Contacts between the two chains:
Residue I37 in the first protein is in contact with residue S53 in the second protein (closest heavy-atom distance 3.9 Å).
Residue Q23 in the first protein interacts with residue W210 in the second protein (closest heavy-atom distance 3.6 Å).
Residue H26 in the first protein is in contact with residue M212 in the second protein (closest heavy-atom distance 3.6 Å).
Residue A35 in the first protein contacts residue V3 in the second protein (closest heavy-atom distance 3.7 Å).
Residue Y14 in the first protein interacts with residue E150 in the second protein (closest heavy-atom distance 2.7 Å).
Residue R22 in the first protein is in contact with residue E150 in the second protein (closest heavy-atom distance 2.7 Å).
Residue I37 in the first protein contacts residue I1 in the second protein (closest heavy-atom distance 3.4 Å).
Residue I37 in the first protein interacts with residue H2 in the second protein (closest heavy-atom distance 3.4 Å).
Residue R22 in the first protein interacts with residue W210 in the second protein (closest heavy-atom distance 2.8 Å).
Residue S38 in the first protein is in contact with residue I1 in the second protein (closest heavy-atom distance 2.6 Å).
Residue N25 in the first protein contacts residue N251 in the second protein (closest heavy-atom distance 3.8 Å).
Residue T30 in the first protein contacts residue H80 in the second protein (closest heavy-atom distance 3.2 Å).
Residue Y14 in the first protein interacts with residue K115 in the second protein (closest heavy-atom distance 3.6 Å).
Residue Y14 in the first protein contacts residue N151 in the second protein (closest heavy-atom distance 3.8 Å).
Residue A35 in the first protein contacts residue Y55 in the second protein (closest heavy-atom distance 3.5 Å).
Residue L33 in the first protein is in contact with residue L84 in the second protein (closest heavy-atom distance 3.3 Å).
Residue G34 in the first protein contacts residue I79 in the second protein (closest heavy-atom distance 3.3 Å).
Residue R29 in the first protein is in contact with residue N251 in the second protein (closest heavy-atom distance 2.9 Å).
Residue R22 in the first protein interacts with residue N151 in the second protein (closest heavy-atom distance 3.9 Å).
Residue K32 in the first protein contacts residue Y55 in the second protein (closest heavy-atom distance 3.5 Å).
Residue T30 in the first protein interacts with residue E87 in the second protein (closest heavy-atom distance 4.0 Å).
Residue H26 in the first protein is in contact with residue F57 in the second protein (closest heavy-atom distance 3.6 Å).
Residue S38 in the first protein interacts with residue V3 in the second protein (closest heavy-atom distance 3.7 Å).
Residue L19 in the first protein is in contact with residue W210 in the second protein (closest heavy-atom distance 3.4 Å).
Residue A31 in the first protein contacts residue H80 in the second protein (closest heavy-atom distance 3.9 Å).
Residue A35 in the first protein interacts with residue P56 in the second protein (closest heavy-atom distance 3.5 Å).
Residue G34 in the first protein interacts with residue P5 in the second protein (closest heavy-atom distance 3.6 Å).
Residue L33 in the first protein is in contact with residue H80 in the second protein (closest heavy-atom distance 3.9 Å).
Residue L21 in the first protein interacts with residue S255 in the second protein (closest heavy-atom distance 3.5 Å).
Residue Y14 in the first protein is in contact with residue S255 in the second protein (closest heavy-atom distance 3.4 Å).
Residue T36 in the first protein is in contact with residue V3 in the second protein (closest heavy-atom distance 2.8 Å).
Residue R22 in the first protein contacts residue M212 in the second protein (closest heavy-atom distance 3.1 Å).
Residue L19 in the first protein is in contact with residue N152 in the second protein (closest heavy-atom distance 3.9 Å).
Residue P13 in the first protein interacts with residue N152 in the second protein (closest heavy-atom distance 3.4 Å).
Residue I37 in the first protein is in contact with residue E52 in the second protein (closest heavy-atom distance 3.7 Å).
Residue G34 in the first protein is in contact with residue H83 in the second protein (closest heavy-atom distance 3.8 Å).
Residue I37 in the first protein contacts residue Y55 in the second protein (closest heavy-atom distance 3.3 Å).
Residue S8 in the first protein is in contact with residue K154 in the second protein (closest heavy-atom distance 2.9 Å).
Residue L33 in the first protein is in contact with residue H83 in the second protein (closest heavy-atom distance 2.7 Å).
Residue Y14 in the first protein is in contact with residue K154 in the second protein (closest heavy-atom distance 3.6 Å).
Residue H26 in the first protein interacts with residue Y168 in the second protein (closest heavy-atom distance 3.1 Å).
Residue E18 in the first protein contacts residue K154 in the second protein (closest heavy-atom distance 3.8 Å).
Residue G34 in the first protein contacts residue P56 in the second protein (closest heavy-atom distance 4.0 Å).
Residue L33 in the first protein interacts with residue E87 in the second protein (closest heavy-atom distance 3.8 Å).
Residue A9 in the first protein interacts with residue K154 in the second protein (closest heavy-atom distance 3.2 Å).
Residue Y14 in the first protein contacts residue N152 in the second protein (closest heavy-atom distance 3.1 Å).
Residue G34 in the first protein is in contact with residue Q35 in the second protein (closest heavy-atom distance 3.0 Å).
Residue P13 in the first protein contacts residue K154 in the second protein (closest heavy-atom distance 3.9 Å).
Residue T36 in the first protein is in contact with residue H2 in the second protein (closest heavy-atom distance 3.5 Å).
Residue R22 in the first protein interacts with residue S255 in the second protein (closest heavy-atom distance 3.4 Å).
Residue Y42 in the first protein is in contact with residue S53 in the second protein (closest heavy-atom distance 3.2 Å).
Residue T36 in the first protein contacts residue I1 in the second protein (closest heavy-atom distance 3.5 Å).
Residue A31 in the first protein contacts residue F57 in the second protein (closest heavy-atom distance 3.5 Å).
Residue Q23 in the first protein interacts with residue M212 in the second protein (closest heavy-atom distance 3.9 Å).
Residue P13 in the first protein interacts with residue E153 in the second protein (closest heavy-atom distance 4.0 Å).
Residue K12 in the first protein is in contact with residue K154 in the second protein (closest heavy-atom distance 3.6 Å).
Residue N25 in the first protein is in contact with residue F254 in the second protein (closest heavy-atom distance 3.3 Å).
Residue E18 in the first protein is in contact with residue S255 in the second protein (closest heavy-atom distance 3.8 Å).
Residue K39 in the first protein is in contact with residue I1 in the second protein (closest heavy-atom distance 3.8 Å).
Residue A35 in the first protein contacts residue I79 in the second protein (closest heavy-atom distance 4.0 Å).

Sequence of the first protein:
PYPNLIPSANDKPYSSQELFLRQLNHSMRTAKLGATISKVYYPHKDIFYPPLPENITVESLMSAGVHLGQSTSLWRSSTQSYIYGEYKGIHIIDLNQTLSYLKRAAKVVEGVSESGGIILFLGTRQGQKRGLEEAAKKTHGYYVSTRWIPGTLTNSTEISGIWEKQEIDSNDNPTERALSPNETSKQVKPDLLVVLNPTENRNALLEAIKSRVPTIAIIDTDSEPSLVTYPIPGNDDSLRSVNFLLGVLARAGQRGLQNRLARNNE

Sequence of the second protein:
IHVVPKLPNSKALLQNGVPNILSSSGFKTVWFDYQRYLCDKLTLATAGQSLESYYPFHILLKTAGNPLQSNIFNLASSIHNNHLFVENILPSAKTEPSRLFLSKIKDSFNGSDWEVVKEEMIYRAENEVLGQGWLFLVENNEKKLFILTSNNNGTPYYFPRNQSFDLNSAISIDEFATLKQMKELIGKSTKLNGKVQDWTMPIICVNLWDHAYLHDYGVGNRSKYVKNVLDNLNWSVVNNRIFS

The following describes two proteins that form a bound complex.